Interface contacts:
Residue G10 in chain B contacts residue P153 in chain A (closest heavy-atom distance 4.3 Å).
Residue Y129 in chain B interacts with residue V154 in chain A (closest heavy-atom distance 3.6 Å).
Residue P112 in chain B is in contact with residue P145 in chain A (closest heavy-atom distance 4.5 Å).
Residue W205 in chain B is in contact with residue P150 in chain A (closest heavy-atom distance 3.5 Å).
Residue N11 in chain B is in contact with residue P153 in chain A (closest heavy-atom distance 4.2 Å).
Residue F12 in chain B contacts residue V154 in chain A (closest heavy-atom distance 3.6 Å).
Residue N11 in chain B contacts residue N152 in chain A (closest heavy-atom distance 2.7 Å).
Residue P200 in chain B is in contact with residue R157 in chain A (closest heavy-atom distance 4.2 Å).
Residue R204 in chain B interacts with residue K149 in chain A (closest heavy-atom distance 3.7 Å).
Residue P108 in chain B is in contact with residue V151 in chain A (closest heavy-atom distance 3.7 Å).
Residue M9 in chain B contacts residue N152 in chain A (closest heavy-atom distance 3.0 Å).
Residue Y129 in chain B contacts residue E155 in chain A (closest heavy-atom distance 2.6 Å).
Residue G30 in chain B interacts with residue P145 in chain A (closest heavy-atom distance 4.1 Å).
Residue C114 in chain B is in contact with residue G148 in chain A (closest heavy-atom distance 3.6 Å).
Residue G10 in chain B interacts with residue N152 in chain A (closest heavy-atom distance 3.3 Å).
Residue P108 in chain B contacts residue Y106 in chain A (closest heavy-atom distance 3.3 Å).
Residue W14 in chain B is in contact with residue P150 in chain A (closest heavy-atom distance 3.9 Å).
Residue R198 in chain B is in contact with residue Q156 in chain A (closest heavy-atom distance 4.5 Å).
Residue R198 in chain B interacts with residue R157 in chain A (closest heavy-atom distance 4.4 Å).
Residue L106 in chain B interacts with residue P145 in chain A (closest heavy-atom distance 3.7 Å).
Residue T202 in chain B interacts with residue R157 in chain A (closest heavy-atom distance 3.8 Å).
Residue L111 in chain B contacts residue Y106 in chain A (closest heavy-atom distance 3.4 Å).
Residue G10 in chain B contacts residue P150 in chain A (closest heavy-atom distance 3.7 Å).
Residue T202 in chain B contacts residue K149 in chain A (closest heavy-atom distance 4.2 Å).
Residue P112 in chain B is in contact with residue G148 in chain A (closest heavy-atom distance 2.8 Å).
Residue L106 in chain B is in contact with residue Y106 in chain A (closest heavy-atom distance 3.7 Å).
Residue D203 in chain B interacts with residue R157 in chain A (closest heavy-atom distance 3.2 Å).
Residue L111 in chain B interacts with residue K149 in chain A (closest heavy-atom distance 3.5 Å).
Residue L111 in chain B contacts residue V151 in chain A (closest heavy-atom distance 4.3 Å).
Residue G10 in chain B interacts with residue V151 in chain A (closest heavy-atom distance 4.5 Å).
Residue D203 in chain B contacts residue K149 in chain A (closest heavy-atom distance 4.5 Å).
Residue T105 in chain B contacts residue Y107 in chain A (closest heavy-atom distance 3.6 Å).
Residue L111 in chain B is in contact with residue P150 in chain A (closest heavy-atom distance 3.8 Å).
Residue I113 in chain B contacts residue G148 in chain A (closest heavy-atom distance 4.0 Å).
Residue N11 in chain B is in contact with residue V154 in chain A (closest heavy-atom distance 3.7 Å).
Residue R198 in chain B contacts residue E155 in chain A (closest heavy-atom distance 3.3 Å).
Residue D203 in chain B interacts with residue Q156 in chain A (closest heavy-atom distance 3.7 Å).
Residue W205 in chain B is in contact with residue E155 in chain A (closest heavy-atom distance 3.8 Å).
Residue R204 in chain B contacts residue C147 in chain A (closest heavy-atom distance 4.5 Å).
Residue F146 in chain B contacts residue V154 in chain A (closest heavy-atom distance 4.3 Å).
Residue W205 in chain B is in contact with residue V154 in chain A (closest heavy-atom distance 4.4 Å).
Residue L106 in chain B interacts with residue V146 in chain A (closest heavy-atom distance 4.6 Å).
Residue I113 in chain B is in contact with residue C147 in chain A (closest heavy-atom distance 3.8 Å).
Residue P112 in chain B is in contact with residue V146 in chain A (closest heavy-atom distance 3.3 Å).
Residue G107 in chain B interacts with residue Y106 in chain A (closest heavy-atom distance 3.6 Å).
Residue N201 in chain B interacts with residue R157 in chain A (closest heavy-atom distance 3.3 Å).
Residue N11 in chain B interacts with residue P150 in chain A (closest heavy-atom distance 4.2 Å).
Residue R204 in chain B is in contact with residue G148 in chain A (closest heavy-atom distance 3.4 Å).
Residue V104 in chain B interacts with residue Y107 in chain A (closest heavy-atom distance 3.8 Å).
Residue C114 in chain B is in contact with residue C147 in chain A (closest heavy-atom distance 2.1 Å).
Residue T105 in chain B is in contact with residue N80 in chain A (closest heavy-atom distance 4.3 Å).
Residue D203 in chain B is in contact with residue G148 in chain A (closest heavy-atom distance 3.9 Å).
Residue W205 in chain B interacts with residue G148 in chain A (closest heavy-atom distance 3.0 Å).
Residue L106 in chain B interacts with residue Y107 in chain A (closest heavy-atom distance 2.8 Å).
Residue P13 in chain B is in contact with residue P150 in chain A (closest heavy-atom distance 3.9 Å).
Residue D31 in chain B is in contact with residue P145 in chain A (closest heavy-atom distance 3.8 Å).
Residue P112 in chain B interacts with residue C147 in chain A (closest heavy-atom distance 3.4 Å).
Residue R148 in chain B is in contact with residue E155 in chain A (closest heavy-atom distance 4.0 Å).
Residue K8 in chain B contacts residue N152 in chain A (closest heavy-atom distance 4.3 Å).
Residue W205 in chain B is in contact with residue P153 in chain A (closest heavy-atom distance 4.3 Å).

Sequence of chain A:
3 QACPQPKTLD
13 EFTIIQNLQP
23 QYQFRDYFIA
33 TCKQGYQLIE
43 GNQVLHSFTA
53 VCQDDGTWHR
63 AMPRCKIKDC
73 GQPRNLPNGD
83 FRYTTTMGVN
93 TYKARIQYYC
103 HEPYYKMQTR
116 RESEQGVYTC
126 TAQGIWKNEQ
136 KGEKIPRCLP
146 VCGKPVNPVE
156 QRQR

Sequence of chain B:
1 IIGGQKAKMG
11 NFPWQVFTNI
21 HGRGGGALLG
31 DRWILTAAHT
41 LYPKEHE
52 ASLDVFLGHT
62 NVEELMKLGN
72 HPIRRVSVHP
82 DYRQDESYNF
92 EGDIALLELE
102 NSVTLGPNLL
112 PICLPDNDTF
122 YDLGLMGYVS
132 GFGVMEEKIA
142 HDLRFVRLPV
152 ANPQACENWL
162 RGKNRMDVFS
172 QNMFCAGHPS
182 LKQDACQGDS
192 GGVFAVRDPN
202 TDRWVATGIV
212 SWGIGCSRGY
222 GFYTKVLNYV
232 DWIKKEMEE

These two protein chains interact to form a complex.